Residue-level contacts at the interface:
Residue C26 in chain B contacts residue F19 in chain A (closest heavy-atom distance 3.6 Å).
Residue F17 in chain B is in contact with residue G23 in chain A (closest heavy-atom distance 2.7 Å).
Residue R48 in chain B contacts residue P5 in chain A (closest heavy-atom distance 3.8 Å).
Residue K55 in chain B interacts with residue W7 in chain A (closest heavy-atom distance 3.8 Å).
Residue Q22 in chain B interacts with residue G27 in chain A (closest heavy-atom distance 4.0 Å).
Residue R21 in chain B is in contact with residue E10 in chain A (closest heavy-atom distance 3.1 Å).
Residue T46 in chain B interacts with residue E2 in chain A (closest heavy-atom distance 3.5 Å).
Residue L59 in chain B interacts with residue S13 in chain A (closest heavy-atom distance 4.2 Å).
Residue I162 in chain B is in contact with residue G23 in chain A (closest heavy-atom distance 4.2 Å).
Residue L51 in chain B contacts residue P5 in chain A (closest heavy-atom distance 3.6 Å).
Residue F17 in chain B contacts residue F25 in chain A (closest heavy-atom distance 2.7 Å).
Residue K33 in chain B interacts with residue F19 in chain A (closest heavy-atom distance 4.5 Å).
Residue H25 in chain B contacts residue L15 in chain A (closest heavy-atom distance 4.1 Å).
Residue C26 in chain B contacts residue F25 in chain A (closest heavy-atom distance 3.7 Å).
Residue T29 in chain B is in contact with residue F19 in chain A (closest heavy-atom distance 4.4 Å).
Residue T29 in chain B contacts residue G16 in chain A (closest heavy-atom distance 3.8 Å).
Residue Y15 in chain B contacts residue G23 in chain A (closest heavy-atom distance 4.4 Å).
Residue K23 in chain B contacts residue W7 in chain A (closest heavy-atom distance 4.1 Å).
Residue V24 in chain B contacts residue W7 in chain A (closest heavy-atom distance 3.5 Å).
Residue T29 in chain B contacts residue G17 in chain A (closest heavy-atom distance 3.5 Å).
Residue K164 in chain B interacts with residue A21 in chain A (closest heavy-atom distance 4.1 Å).
Residue H25 in chain B is in contact with residue F25 in chain A (closest heavy-atom distance 3.6 Å).
Residue R48 in chain B contacts residue W7 in chain A (closest heavy-atom distance 3.1 Å).
Residue F17 in chain B contacts residue S22 in chain A (closest heavy-atom distance 4.0 Å).
Residue F17 in chain B is in contact with residue A24 in chain A (closest heavy-atom distance 3.5 Å).
Residue P161 in chain B interacts with residue S22 in chain A (closest heavy-atom distance 4.5 Å).
Residue A16 in chain B is in contact with residue G23 in chain A (closest heavy-atom distance 3.1 Å).
Residue V18 in chain B is in contact with residue F25 in chain A (closest heavy-atom distance 4.1 Å).
Residue Y15 in chain B contacts residue S22 in chain A (closest heavy-atom distance 4.4 Å).
Residue Q47 in chain B interacts with residue P5 in chain A (closest heavy-atom distance 4.4 Å).
Residue T29 in chain B contacts residue S18 in chain A (closest heavy-atom distance 4.2 Å).
Residue Q22 in chain B is in contact with residue F25 in chain A (closest heavy-atom distance 3.9 Å).
Residue E20 in chain B interacts with residue W7 in chain A (closest heavy-atom distance 3.2 Å).
Residue R21 in chain B interacts with residue W7 in chain A (closest heavy-atom distance 4.0 Å).
Residue H25 in chain B is in contact with residue P12 in chain A (closest heavy-atom distance 4.5 Å).
Residue K55 in chain B interacts with residue A8 in chain A (closest heavy-atom distance 2.9 Å).
Residue F111 in chain B interacts with residue W7 in chain A (closest heavy-atom distance 3.6 Å).
Residue Q47 in chain B is in contact with residue E2 in chain A (closest heavy-atom distance 3.1 Å).
Residue K55 in chain B is in contact with residue P12 in chain A (closest heavy-atom distance 3.5 Å).
Residue K164 in chain B contacts residue D20 in chain A (closest heavy-atom distance 3.5 Å).
Residue T29 in chain B interacts with residue F25 in chain A (closest heavy-atom distance 3.3 Å).
Residue L51 in chain B interacts with residue W7 in chain A (closest heavy-atom distance 4.0 Å).
Residue E20 in chain B is in contact with residue E6 in chain A (closest heavy-atom distance 3.9 Å).
Residue I162 in chain B contacts residue F19 in chain A (closest heavy-atom distance 4.0 Å).
Residue V24 in chain B interacts with residue P12 in chain A (closest heavy-atom distance 3.7 Å).
Residue L59 in chain B interacts with residue P12 in chain A (closest heavy-atom distance 3.6 Å).
Residue R21 in chain B interacts with residue E6 in chain A (closest heavy-atom distance 3.7 Å).
Residue H25 in chain B interacts with residue K14 in chain A (closest heavy-atom distance 3.2 Å).
Residue L52 in chain B is in contact with residue W7 in chain A (closest heavy-atom distance 3.7 Å).
Residue H25 in chain B contacts residue G27 in chain A (closest heavy-atom distance 3.2 Å).
Residue Q47 in chain B is in contact with residue N3 in chain A (closest heavy-atom distance 3.3 Å).
Residue A16 in chain B is in contact with residue F19 in chain A (closest heavy-atom distance 3.6 Å).
Residue L30 in chain B interacts with residue F19 in chain A (closest heavy-atom distance 3.8 Å).
Residue P161 in chain B interacts with residue G23 in chain A (closest heavy-atom distance 4.3 Å).
Residue E58 in chain B is in contact with residue P12 in chain A (closest heavy-atom distance 3.2 Å).
Residue K164 in chain B is in contact with residue F19 in chain A (closest heavy-atom distance 2.6 Å).
Residue H25 in chain B is in contact with residue G16 in chain A (closest heavy-atom distance 3.3 Å).
Residue S45 in chain B is in contact with residue E2 in chain A (closest heavy-atom distance 4.2 Å).
Residue H25 in chain B is in contact with residue G17 in chain A (closest heavy-atom distance 4.4 Å).
Residue K55 in chain B is in contact with residue I9 in chain A (closest heavy-atom distance 4.4 Å).

Sequence of chain B:
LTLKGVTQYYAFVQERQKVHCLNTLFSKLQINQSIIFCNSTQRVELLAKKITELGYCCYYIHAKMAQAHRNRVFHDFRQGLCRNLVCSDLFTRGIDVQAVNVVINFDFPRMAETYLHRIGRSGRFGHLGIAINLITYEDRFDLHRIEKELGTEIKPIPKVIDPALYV

Sequence of chain A:
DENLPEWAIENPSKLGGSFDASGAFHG

This data describes a binding interaction between two proteins.